Residue-level contacts at the interface:
Residue W12 in the second protein contacts residue L10 in the first protein (closest heavy-atom distance 3.8 Å).
Residue Q101 in the second protein is in contact with residue A5 in the first protein (closest heavy-atom distance 3.3 Å).
Residue C107 in the second protein contacts residue C1 in the first protein (closest heavy-atom distance 2.0 Å).
Residue V8 in the second protein contacts residue I6 in the first protein (closest heavy-atom distance 3.9 Å).
Residue S11 in the second protein interacts with residue Q7 in the first protein (closest heavy-atom distance 3.8 Å).
Residue W14 in the second protein contacts residue G2 in the first protein (closest heavy-atom distance 4.2 Å).
Residue P13 in the second protein interacts with residue P4 in the first protein (closest heavy-atom distance 3.4 Å).
Residue E5 in the second protein contacts residue V9 in the first protein (closest heavy-atom distance 4.5 Å).
Residue E5 in the second protein contacts residue L10 in the first protein (closest heavy-atom distance 4.0 Å).
Residue W14 in the second protein interacts with residue V3 in the first protein (closest heavy-atom distance 4.8 Å).
Residue A105 in the second protein is in contact with residue C1 in the first protein (closest heavy-atom distance 3.4 Å).
Residue A105 in the second protein is in contact with residue G2 in the first protein (closest heavy-atom distance 3.0 Å).
Residue V106 in the second protein interacts with residue C1 in the first protein (closest heavy-atom distance 3.9 Å).
Residue S104 in the second protein interacts with residue P4 in the first protein (closest heavy-atom distance 4.9 Å).
Residue C107 in the second protein is in contact with residue G2 in the first protein (closest heavy-atom distance 3.3 Å).
Residue V8 in the second protein interacts with residue Q7 in the first protein (closest heavy-atom distance 4.3 Å).
Residue S100 in the second protein interacts with residue A5 in the first protein (closest heavy-atom distance 5.0 Å).
Residue W12 in the second protein interacts with residue P8 in the first protein (closest heavy-atom distance 3.5 Å).
Residue W14 in the second protein interacts with residue P4 in the first protein (closest heavy-atom distance 4.0 Å).
Residue G10 in the second protein interacts with residue P4 in the first protein (closest heavy-atom distance 4.8 Å).
Residue Q101 in the second protein is in contact with residue I6 in the first protein (closest heavy-atom distance 3.9 Å).
Residue G10 in the second protein interacts with residue I6 in the first protein (closest heavy-atom distance 3.5 Å).
Residue V8 in the second protein is in contact with residue V9 in the first protein (closest heavy-atom distance 3.9 Å).
Residue L108 in the second protein contacts residue C1 in the first protein (closest heavy-atom distance 4.9 Å).
Residue S11 in the second protein is in contact with residue I6 in the first protein (closest heavy-atom distance 3.4 Å).
Residue P9 in the second protein contacts residue I6 in the first protein (closest heavy-atom distance 3.2 Å).
Residue V122 in the second protein is in contact with residue L10 in the first protein (closest heavy-atom distance 3.7 Å).
Residue E5 in the second protein is in contact with residue S11 in the first protein (closest heavy-atom distance 3.2 Å).
Residue S11 in the second protein interacts with residue P8 in the first protein (closest heavy-atom distance 3.5 Å).
Residue V106 in the second protein is in contact with residue G2 in the first protein (closest heavy-atom distance 4.0 Å).
Residue T102 in the second protein is in contact with residue I6 in the first protein (closest heavy-atom distance 4.6 Å).
Residue P13 in the second protein interacts with residue A5 in the first protein (closest heavy-atom distance 4.8 Å).
Residue S11 in the second protein contacts residue P4 in the first protein (closest heavy-atom distance 3.5 Å).

Sequence of the first protein:
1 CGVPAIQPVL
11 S

Sequence of the second protein:
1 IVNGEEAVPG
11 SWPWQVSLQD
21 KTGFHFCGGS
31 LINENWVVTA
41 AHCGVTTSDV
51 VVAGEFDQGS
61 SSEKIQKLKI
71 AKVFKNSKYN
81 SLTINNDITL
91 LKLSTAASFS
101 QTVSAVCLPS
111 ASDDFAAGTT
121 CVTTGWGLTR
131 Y

The following describes two proteins that form a bound complex.